Sequence of chain A:
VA

Sequence of chain B:
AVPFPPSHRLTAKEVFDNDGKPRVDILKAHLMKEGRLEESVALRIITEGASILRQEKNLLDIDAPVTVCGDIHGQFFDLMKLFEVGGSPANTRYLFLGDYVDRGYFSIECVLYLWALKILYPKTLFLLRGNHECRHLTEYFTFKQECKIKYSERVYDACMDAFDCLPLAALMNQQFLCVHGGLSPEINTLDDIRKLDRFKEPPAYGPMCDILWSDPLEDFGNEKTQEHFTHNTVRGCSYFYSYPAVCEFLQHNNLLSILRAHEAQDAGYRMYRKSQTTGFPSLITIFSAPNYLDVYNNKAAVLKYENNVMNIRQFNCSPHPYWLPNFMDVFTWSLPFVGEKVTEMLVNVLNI

This data describes a binding interaction between two proteins.

Contacts between the two chains:
Residue P325 in chain B contacts residue A11 in chain A (closest heavy-atom distance 3.4 Å).
Residue P325 in chain B is in contact with residue V9 in chain A (closest heavy-atom distance 4.4 Å).
Residue W323 in chain B interacts with residue A11 in chain A (closest heavy-atom distance 3.2 Å).
Residue L324 in chain B is in contact with residue A11 in chain A (closest heavy-atom distance 4.5 Å).
Residue Y105 in chain B contacts residue A11 in chain A (closest heavy-atom distance 4.3 Å).
Residue L324 in chain B interacts with residue V9 in chain A (closest heavy-atom distance 3.6 Å).
Residue W333 in chain B contacts residue V9 in chain A (closest heavy-atom distance 2.6 Å).
Residue Y322 in chain B interacts with residue A11 in chain A (closest heavy-atom distance 3.2 Å).